Sequence of the first protein:
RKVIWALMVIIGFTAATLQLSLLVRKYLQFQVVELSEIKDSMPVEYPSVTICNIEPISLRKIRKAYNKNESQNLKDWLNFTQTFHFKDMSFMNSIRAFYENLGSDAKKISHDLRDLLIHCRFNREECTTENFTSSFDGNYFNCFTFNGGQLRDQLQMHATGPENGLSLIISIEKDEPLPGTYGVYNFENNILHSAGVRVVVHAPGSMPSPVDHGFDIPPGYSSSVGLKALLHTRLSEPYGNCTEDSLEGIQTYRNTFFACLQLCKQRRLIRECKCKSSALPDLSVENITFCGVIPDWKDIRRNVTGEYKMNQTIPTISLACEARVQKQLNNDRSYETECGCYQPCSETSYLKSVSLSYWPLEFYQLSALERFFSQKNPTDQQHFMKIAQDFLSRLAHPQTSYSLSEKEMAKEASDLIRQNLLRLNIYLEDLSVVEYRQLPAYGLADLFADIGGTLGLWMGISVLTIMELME

Sequence of the second protein:
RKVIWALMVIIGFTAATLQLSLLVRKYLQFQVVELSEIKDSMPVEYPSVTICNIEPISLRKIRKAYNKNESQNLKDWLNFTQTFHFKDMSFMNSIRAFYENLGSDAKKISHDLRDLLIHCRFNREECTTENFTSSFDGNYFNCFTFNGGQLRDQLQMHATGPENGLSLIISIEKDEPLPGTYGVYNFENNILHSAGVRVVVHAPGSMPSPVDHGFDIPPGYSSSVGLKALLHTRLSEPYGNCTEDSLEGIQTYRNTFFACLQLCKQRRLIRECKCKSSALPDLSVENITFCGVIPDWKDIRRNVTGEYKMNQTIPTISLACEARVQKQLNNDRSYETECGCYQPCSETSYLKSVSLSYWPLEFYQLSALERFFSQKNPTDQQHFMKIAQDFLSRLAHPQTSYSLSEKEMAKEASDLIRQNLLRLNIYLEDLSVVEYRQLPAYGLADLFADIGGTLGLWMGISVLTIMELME

Contacts between the two chains:
Residue A285 in the first protein contacts residue L451 in the second protein (closest heavy-atom distance 3.4 Å).
Residue Q109 in the first protein contacts residue A555 in the second protein (closest heavy-atom distance 2.4 Å).
Residue D306 in the first protein is in contact with residue S447 in the second protein (closest heavy-atom distance 3.2 Å).
Residue P267 in the first protein contacts residue F453 in the second protein (closest heavy-atom distance 3.5 Å).
Residue E124 in the first protein interacts with residue S126 in the second protein (closest heavy-atom distance 3.1 Å).
Residue A285 in the first protein contacts residue Y448 in the second protein (closest heavy-atom distance 2.4 Å).
Residue N280 in the first protein contacts residue P252 in the second protein (closest heavy-atom distance 2.8 Å).
Residue Y275 in the first protein interacts with residue W449 in the second protein (closest heavy-atom distance 2.9 Å).
Residue I281 in the first protein contacts residue R529 in the second protein (closest heavy-atom distance 3.3 Å).
Residue G273 in the first protein is in contact with residue S457 in the second protein (closest heavy-atom distance 3.0 Å).
Residue R423 in the first protein contacts residue L537 in the second protein (closest heavy-atom distance 3.5 Å).
Residue P269 in the first protein contacts residue T506 in the second protein (closest heavy-atom distance 2.9 Å).
Residue E145 in the first protein contacts residue L451 in the second protein (closest heavy-atom distance 3.0 Å).
Residue A285 in the first protein contacts residue S447 in the second protein (closest heavy-atom distance 2.5 Å).
Residue P269 in the first protein is in contact with residue L485 in the second protein (closest heavy-atom distance 3.2 Å).
Residue F348 in the first protein interacts with residue T250 in the second protein (closest heavy-atom distance 3.3 Å).
Residue E278 in the first protein contacts residue R211 in the second protein (closest heavy-atom distance 3.5 Å).
Residue G102 in the first protein interacts with residue G562 in the second protein (closest heavy-atom distance 3.3 Å).
Residue E145 in the first protein is in contact with residue Y454 in the second protein (closest heavy-atom distance 2.7 Å).
Residue N280 in the first protein is in contact with residue R211 in the second protein (closest heavy-atom distance 3.4 Å).
Residue H283 in the first protein interacts with residue Y454 in the second protein (closest heavy-atom distance 3.2 Å).
Residue L282 in the first protein is in contact with residue R529 in the second protein (closest heavy-atom distance 2.9 Å).
Residue D302 in the first protein contacts residue T250 in the second protein (closest heavy-atom distance 3.4 Å).
Residue D302 in the first protein interacts with residue G251 in the second protein (closest heavy-atom distance 3.4 Å).
Residue I144 in the first protein is in contact with residue S447 in the second protein (closest heavy-atom distance 3.4 Å).
Residue H303 in the first protein contacts residue E535 in the second protein (closest heavy-atom distance 3.5 Å).
Residue F277 in the first protein interacts with residue R211 in the second protein (closest heavy-atom distance 3.4 Å).
Residue N420 in the first protein interacts with residue H248 in the second protein (closest heavy-atom distance 3.1 Å).
Residue F305 in the first protein contacts residue S445 in the second protein (closest heavy-atom distance 3.4 Å).
Residue D306 in the first protein is in contact with residue L446 in the second protein (closest heavy-atom distance 3.0 Å).
Residue H283 in the first protein is in contact with residue L451 in the second protein (closest heavy-atom distance 3.1 Å).
Residue K264 in the first protein contacts residue Y448 in the second protein (closest heavy-atom distance 3.2 Å).
Residue N280 in the first protein contacts residue S257 in the second protein (closest heavy-atom distance 3.4 Å).
Residue D306 in the first protein interacts with residue S312 in the second protein (closest heavy-atom distance 3.5 Å).
Residue R423 in the first protein interacts with residue H248 in the second protein (closest heavy-atom distance 3.2 Å).
Residue Q433 in the first protein interacts with residue D130 in the second protein (closest heavy-atom distance 3.5 Å).
Residue N280 in the first protein contacts residue N531 in the second protein (closest heavy-atom distance 2.7 Å).
Residue S284 in the first protein contacts residue Y448 in the second protein (closest heavy-atom distance 2.9 Å).
Residue F277 in the first protein contacts residue R461 in the second protein (closest heavy-atom distance 3.1 Å).
Residue Y311 in the first protein interacts with residue Y311 in the second protein (closest heavy-atom distance 3.2 Å).
Residue N280 in the first protein contacts residue E253 in the second protein (closest heavy-atom distance 3.4 Å).
Residue V274 in the first protein interacts with residue S457 in the second protein (closest heavy-atom distance 3.5 Å).
Residue P308 in the first protein is in contact with residue L446 in the second protein (closest heavy-atom distance 3.3 Å).
Residue I281 in the first protein interacts with residue E253 in the second protein (closest heavy-atom distance 3.1 Å).
Residue K264 in the first protein interacts with residue E452 in the second protein (closest heavy-atom distance 3.0 Å).
Residue H283 in the first protein interacts with residue W449 in the second protein (closest heavy-atom distance 3.2 Å).
Residue P269 in the first protein interacts with residue Y508 in the second protein (closest heavy-atom distance 3.4 Å).
Residue D306 in the first protein is in contact with residue S445 in the second protein (closest heavy-atom distance 2.8 Å).
Residue S284 in the first protein interacts with residue S447 in the second protein (closest heavy-atom distance 2.2 Å).
Residue Y275 in the first protein interacts with residue S457 in the second protein (closest heavy-atom distance 2.9 Å).
Residue E266 in the first protein is in contact with residue K513 in the second protein (closest heavy-atom distance 2.8 Å).
Residue G273 in the first protein contacts residue F453 in the second protein (closest heavy-atom distance 2.9 Å).
Residue R423 in the first protein interacts with residue D130 in the second protein (closest heavy-atom distance 3.1 Å).
Residue N279 in the first protein contacts residue E253 in the second protein (closest heavy-atom distance 2.7 Å).
Residue I185 in the first protein interacts with residue Y454 in the second protein (closest heavy-atom distance 3.4 Å).
Residue N280 in the first protein is in contact with residue R529 in the second protein (closest heavy-atom distance 3.3 Å).
Residue M98 in the first protein contacts residue G566 in the second protein (closest heavy-atom distance 3.4 Å).
Residue V301 in the first protein interacts with residue P252 in the second protein (closest heavy-atom distance 3.1 Å).
Residue H283 in the first protein interacts with residue P450 in the second protein (closest heavy-atom distance 3.4 Å).
Residue Y275 in the first protein contacts residue R529 in the second protein (closest heavy-atom distance 2.9 Å).

This data describes a binding interaction between two proteins.